Sequence of protein 1:
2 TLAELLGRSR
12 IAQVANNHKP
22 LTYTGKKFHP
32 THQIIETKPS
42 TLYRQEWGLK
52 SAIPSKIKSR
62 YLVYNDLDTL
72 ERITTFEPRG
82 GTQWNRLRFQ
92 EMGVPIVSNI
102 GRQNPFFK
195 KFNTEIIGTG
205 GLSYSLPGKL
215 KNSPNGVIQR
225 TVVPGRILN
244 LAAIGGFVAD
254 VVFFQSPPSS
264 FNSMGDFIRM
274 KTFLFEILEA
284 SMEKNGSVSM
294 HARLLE

Sequence of protein 2:
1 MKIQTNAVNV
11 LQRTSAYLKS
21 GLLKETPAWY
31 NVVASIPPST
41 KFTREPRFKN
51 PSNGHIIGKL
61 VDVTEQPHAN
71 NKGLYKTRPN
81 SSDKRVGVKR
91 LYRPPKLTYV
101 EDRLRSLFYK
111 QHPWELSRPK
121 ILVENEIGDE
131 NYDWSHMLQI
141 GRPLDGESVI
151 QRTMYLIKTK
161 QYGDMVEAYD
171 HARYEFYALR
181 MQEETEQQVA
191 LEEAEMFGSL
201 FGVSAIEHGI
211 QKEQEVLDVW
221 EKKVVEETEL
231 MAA

Contacts between the two chains:
Residue Q187 in protein 2 is in contact with residue Q91 in protein 1 (closest heavy-atom distance 3.1 Å).
Residue L107 in protein 2 interacts with residue F196 in protein 1 (closest heavy-atom distance 3.3 Å).
Residue P113 in protein 2 interacts with residue P31 in protein 1 (closest heavy-atom distance 3.4 Å).
Residue E192 in protein 2 is in contact with residue N216 in protein 1 (closest heavy-atom distance 3.0 Å).
Residue A205 in protein 2 contacts residue R89 in protein 1 (closest heavy-atom distance 3.4 Å).
Residue E124 in protein 2 is in contact with residue R11 in protein 1 (closest heavy-atom distance 2.8 Å).
Residue I210 in protein 2 is in contact with residue R230 in protein 1 (closest heavy-atom distance 3.0 Å).
Residue K120 in protein 2 contacts residue V15 in protein 1 (closest heavy-atom distance 3.4 Å).
Residue Q111 in protein 2 is in contact with residue I201 in protein 1 (closest heavy-atom distance 3.1 Å).
Residue K120 in protein 2 contacts residue I35 in protein 1 (closest heavy-atom distance 3.0 Å).
Residue Q214 in protein 2 is in contact with residue R230 in protein 1 (closest heavy-atom distance 3.4 Å).
Residue W114 in protein 2 interacts with residue G204 in protein 1 (closest heavy-atom distance 3.0 Å).
Residue M196 in protein 2 contacts residue N216 in protein 1 (closest heavy-atom distance 3.4 Å).
Residue K120 in protein 2 contacts residue E37 in protein 1 (closest heavy-atom distance 3.2 Å).
Residue E213 in protein 2 is in contact with residue R230 in protein 1 (closest heavy-atom distance 3.3 Å).
Residue I206 in protein 2 interacts with residue V227 in protein 1 (closest heavy-atom distance 3.3 Å).
Residue E195 in protein 2 interacts with residue P218 in protein 1 (closest heavy-atom distance 3.3 Å).
Residue I121 in protein 2 contacts residue E37 in protein 1 (closest heavy-atom distance 3.3 Å).
Residue Q111 in protein 2 is in contact with residue I200 in protein 1 (closest heavy-atom distance 3.4 Å).
Residue N125 in protein 2 interacts with residue R11 in protein 1 (closest heavy-atom distance 3.4 Å).
Residue R142 in protein 2 interacts with residue Q14 in protein 1 (closest heavy-atom distance 2.8 Å).
Residue K120 in protein 2 interacts with residue I36 in protein 1 (closest heavy-atom distance 3.3 Å).
Residue W114 in protein 2 interacts with residue L206 in protein 1 (closest heavy-atom distance 3.2 Å).
Residue Y99 in protein 2 is in contact with residue A4 in protein 1 (closest heavy-atom distance 2.5 Å).
Residue L217 in protein 2 interacts with residue M273 in protein 1 (closest heavy-atom distance 3.4 Å).
Residue E124 in protein 2 contacts residue S10 in protein 1 (closest heavy-atom distance 3.5 Å).
Residue E115 in protein 2 contacts residue Y208 in protein 1 (closest heavy-atom distance 2.7 Å).
Residue Y174 in protein 2 interacts with residue F107 in protein 1 (closest heavy-atom distance 3.1 Å).
Residue R105 in protein 2 contacts residue G8 in protein 1 (closest heavy-atom distance 2.9 Å).
Residue W114 in protein 2 contacts residue T83 in protein 1 (closest heavy-atom distance 3.4 Å).
Residue P119 in protein 2 contacts residue Q84 in protein 1 (closest heavy-atom distance 3.2 Å).
Residue L116 in protein 2 is in contact with residue Q34 in protein 1 (closest heavy-atom distance 3.1 Å).
Residue S117 in protein 2 is in contact with residue I35 in protein 1 (closest heavy-atom distance 3.4 Å).
Residue R105 in protein 2 interacts with residue A13 in protein 1 (closest heavy-atom distance 3.2 Å).
Residue H112 in protein 2 interacts with residue G204 in protein 1 (closest heavy-atom distance 3.2 Å).
Residue L97 in protein 2 contacts residue L7 in protein 1 (closest heavy-atom distance 3.4 Å).
Residue R118 in protein 2 is in contact with residue Q34 in protein 1 (closest heavy-atom distance 2.9 Å).
Residue L116 in protein 2 interacts with residue I35 in protein 1 (closest heavy-atom distance 2.9 Å).
Residue V123 in protein 2 contacts residue R11 in protein 1 (closest heavy-atom distance 2.7 Å).
Residue M181 in protein 2 contacts residue Y208 in protein 1 (closest heavy-atom distance 3.4 Å).
Residue R173 in protein 2 interacts with residue I201 in protein 1 (closest heavy-atom distance 3.2 Å).
Residue I206 in protein 2 interacts with residue E92 in protein 1 (closest heavy-atom distance 3.1 Å).
Residue S117 in protein 2 contacts residue Q84 in protein 1 (closest heavy-atom distance 3.1 Å).
Residue Q111 in protein 2 contacts residue N197 in protein 1 (closest heavy-atom distance 2.9 Å).
Residue E221 in protein 2 is in contact with residue M273 in protein 1 (closest heavy-atom distance 3.5 Å).
Residue Y177 in protein 2 is in contact with residue F107 in protein 1 (closest heavy-atom distance 3.4 Å).
Residue L116 in protein 2 contacts residue H33 in protein 1 (closest heavy-atom distance 3.5 Å).
Residue I210 in protein 2 contacts residue P228 in protein 1 (closest heavy-atom distance 3.4 Å).
Residue G209 in protein 2 contacts residue R89 in protein 1 (closest heavy-atom distance 3.2 Å).
Residue Y177 in protein 2 is in contact with residue I201 in protein 1 (closest heavy-atom distance 3.3 Å).
Residue W220 in protein 2 contacts residue M273 in protein 1 (closest heavy-atom distance 3.4 Å).
Residue L217 in protein 2 interacts with residue R230 in protein 1 (closest heavy-atom distance 3.2 Å).
Residue W114 in protein 2 interacts with residue P31 in protein 1 (closest heavy-atom distance 3.4 Å).
Residue E192 in protein 2 interacts with residue K213 in protein 1 (closest heavy-atom distance 2.8 Å).
Residue L217 in protein 2 is in contact with residue R272 in protein 1 (closest heavy-atom distance 3.5 Å).
Residue A205 in protein 2 contacts residue E92 in protein 1 (closest heavy-atom distance 3.0 Å).
Residue S117 in protein 2 contacts residue R87 in protein 1 (closest heavy-atom distance 2.8 Å).
Residue E184 in protein 2 interacts with residue S209 in protein 1 (closest heavy-atom distance 3.3 Å).
Residue E147 in protein 2 is in contact with residue Q14 in protein 1 (closest heavy-atom distance 3.4 Å).
Residue K120 in protein 2 interacts with residue Q14 in protein 1 (closest heavy-atom distance 2.6 Å).

These two protein chains interact to form a complex.